These two protein chains interact to form a complex.

Sequence of chain B:
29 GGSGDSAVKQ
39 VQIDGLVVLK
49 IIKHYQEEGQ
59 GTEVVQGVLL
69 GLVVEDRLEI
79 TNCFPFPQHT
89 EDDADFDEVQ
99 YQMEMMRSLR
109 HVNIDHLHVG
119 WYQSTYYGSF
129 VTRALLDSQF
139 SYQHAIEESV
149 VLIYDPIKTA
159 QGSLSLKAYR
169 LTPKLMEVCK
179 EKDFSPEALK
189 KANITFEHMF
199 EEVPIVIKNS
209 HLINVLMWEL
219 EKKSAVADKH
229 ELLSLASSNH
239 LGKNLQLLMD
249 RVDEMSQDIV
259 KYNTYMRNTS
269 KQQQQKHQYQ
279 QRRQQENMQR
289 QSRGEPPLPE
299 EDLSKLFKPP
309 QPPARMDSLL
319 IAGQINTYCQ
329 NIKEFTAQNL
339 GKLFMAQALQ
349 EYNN

Interface contacts:
Residue M343 in chain B contacts residue F207 in chain A (closest heavy-atom distance 3.5 Å).
Residue K340 in chain B interacts with residue A215 in chain A (closest heavy-atom distance 4.9 Å).
Residue K340 in chain B is in contact with residue M214 in chain A (closest heavy-atom distance 2.9 Å).
Residue L347 in chain B is in contact with residue F207 in chain A (closest heavy-atom distance 4.2 Å).
Residue Q348 in chain B interacts with residue F207 in chain A (closest heavy-atom distance 4.5 Å).
Residue A344 in chain B contacts residue F207 in chain A (closest heavy-atom distance 3.4 Å).
Residue K340 in chain B contacts residue F207 in chain A (closest heavy-atom distance 4.0 Å).
Residue F333 in chain B contacts residue S216 in chain A (closest heavy-atom distance 4.2 Å).

Sequence of chain A:
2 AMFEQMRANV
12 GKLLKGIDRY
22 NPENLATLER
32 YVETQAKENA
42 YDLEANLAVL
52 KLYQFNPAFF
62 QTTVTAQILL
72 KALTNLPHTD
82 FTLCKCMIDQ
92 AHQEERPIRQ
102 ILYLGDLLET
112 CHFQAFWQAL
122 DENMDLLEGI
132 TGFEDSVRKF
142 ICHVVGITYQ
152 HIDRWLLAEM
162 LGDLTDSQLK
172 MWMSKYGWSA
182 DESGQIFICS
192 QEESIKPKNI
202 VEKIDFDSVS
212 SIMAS